Residue-level contacts at the interface:
Residue T148 in protein 1 interacts with residue V114 in protein 2 (closest heavy-atom distance 3.8 Å).
Residue G22 in protein 1 is in contact with residue S94 in protein 2 (closest heavy-atom distance 4.4 Å).
Residue F149 in protein 1 is in contact with residue L68 in protein 2 (closest heavy-atom distance 4.2 Å).
Residue F149 in protein 1 interacts with residue L126 in protein 2 (closest heavy-atom distance 4.8 Å).
Residue F149 in protein 1 contacts residue F92 in protein 2 (closest heavy-atom distance 3.5 Å).
Residue G21 in protein 1 contacts residue D95 in protein 2 (closest heavy-atom distance 4.4 Å).
Residue T148 in protein 1 contacts residue V105 in protein 2 (closest heavy-atom distance 3.5 Å).
Residue T148 in protein 1 is in contact with residue A96 in protein 2 (closest heavy-atom distance 2.8 Å).
Residue T148 in protein 1 contacts residue I98 in protein 2 (closest heavy-atom distance 3.0 Å).
Residue K155 in protein 1 is in contact with residue S94 in protein 2 (closest heavy-atom distance 3.8 Å).
Residue T148 in protein 1 interacts with residue Y106 in protein 2 (closest heavy-atom distance 2.7 Å).
Residue F149 in protein 1 interacts with residue I98 in protein 2 (closest heavy-atom distance 4.9 Å).
Residue A151 in protein 1 is in contact with residue F107 in protein 2 (closest heavy-atom distance 3.6 Å).
Residue T148 in protein 1 is in contact with residue A108 in protein 2 (closest heavy-atom distance 2.9 Å).
Residue F149 in protein 1 interacts with residue A108 in protein 2 (closest heavy-atom distance 4.1 Å).
Residue Q79 in protein 1 interacts with residue K110 in protein 2 (closest heavy-atom distance 4.6 Å).
Residue T148 in protein 1 is in contact with residue F107 in protein 2 (closest heavy-atom distance 3.8 Å).
Residue G147 in protein 1 interacts with residue D95 in protein 2 (closest heavy-atom distance 4.6 Å).
Residue G17 in protein 1 interacts with residue N31 in protein 2 (closest heavy-atom distance 3.6 Å).
Residue V24 in protein 1 contacts residue S94 in protein 2 (closest heavy-atom distance 4.8 Å).
Residue T148 in protein 1 contacts residue T97 in protein 2 (closest heavy-atom distance 3.4 Å).
Residue V20 in protein 1 interacts with residue A93 in protein 2 (closest heavy-atom distance 4.0 Å).
Residue F149 in protein 1 interacts with residue A96 in protein 2 (closest heavy-atom distance 3.9 Å).
Residue G21 in protein 1 contacts residue S94 in protein 2 (closest heavy-atom distance 3.5 Å).
Residue F149 in protein 1 interacts with residue G112 in protein 2 (closest heavy-atom distance 4.0 Å).
Residue V20 in protein 1 is in contact with residue S94 in protein 2 (closest heavy-atom distance 4.7 Å).
Residue Q146 in protein 1 interacts with residue A96 in protein 2 (closest heavy-atom distance 4.2 Å).
Residue F149 in protein 1 interacts with residue S94 in protein 2 (closest heavy-atom distance 4.9 Å).
Residue G147 in protein 1 is in contact with residue F107 in protein 2 (closest heavy-atom distance 3.3 Å).
Residue R18 in protein 1 contacts residue N31 in protein 2 (closest heavy-atom distance 3.5 Å).
Residue V20 in protein 1 interacts with residue T26 in protein 2 (closest heavy-atom distance 3.5 Å).
Residue G147 in protein 1 contacts residue S94 in protein 2 (closest heavy-atom distance 3.4 Å).
Residue Q146 in protein 1 contacts residue F107 in protein 2 (closest heavy-atom distance 4.7 Å).
Residue V20 in protein 1 interacts with residue D95 in protein 2 (closest heavy-atom distance 3.2 Å).
Residue C23 in protein 1 interacts with residue S94 in protein 2 (closest heavy-atom distance 4.7 Å).
Residue G147 in protein 1 contacts residue A96 in protein 2 (closest heavy-atom distance 3.2 Å).
Residue V19 in protein 1 interacts with residue N31 in protein 2 (closest heavy-atom distance 3.7 Å).
Residue F149 in protein 1 interacts with residue V114 in protein 2 (closest heavy-atom distance 4.2 Å).
Residue N82 in protein 1 contacts residue K110 in protein 2 (closest heavy-atom distance 4.0 Å).
Residue G147 in protein 1 contacts residue T97 in protein 2 (closest heavy-atom distance 3.8 Å).
Residue G147 in protein 1 is in contact with residue V105 in protein 2 (closest heavy-atom distance 4.7 Å).
Residue T148 in protein 1 interacts with residue S94 in protein 2 (closest heavy-atom distance 5.0 Å).
Residue V20 in protein 1 is in contact with residue H129 in protein 2 (closest heavy-atom distance 3.5 Å).
Residue V20 in protein 1 contacts residue N31 in protein 2 (closest heavy-atom distance 4.5 Å).
Residue T145 in protein 1 interacts with residue F107 in protein 2 (closest heavy-atom distance 3.6 Å).
Residue Q146 in protein 1 contacts residue V105 in protein 2 (closest heavy-atom distance 3.8 Å).
Residue Q146 in protein 1 interacts with residue T97 in protein 2 (closest heavy-atom distance 2.7 Å).
Residue F149 in protein 1 interacts with residue K65 in protein 2 (closest heavy-atom distance 3.5 Å).

Sequence of protein 1:
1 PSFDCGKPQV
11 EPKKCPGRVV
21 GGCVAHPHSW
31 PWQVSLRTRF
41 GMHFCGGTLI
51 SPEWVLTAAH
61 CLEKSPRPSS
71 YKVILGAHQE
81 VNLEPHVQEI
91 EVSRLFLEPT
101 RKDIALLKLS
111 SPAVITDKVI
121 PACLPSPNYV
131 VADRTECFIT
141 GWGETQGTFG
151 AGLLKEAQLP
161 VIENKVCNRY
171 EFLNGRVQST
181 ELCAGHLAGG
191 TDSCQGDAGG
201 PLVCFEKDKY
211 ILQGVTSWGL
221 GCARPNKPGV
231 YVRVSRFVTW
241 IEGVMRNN

Sequence of protein 2:
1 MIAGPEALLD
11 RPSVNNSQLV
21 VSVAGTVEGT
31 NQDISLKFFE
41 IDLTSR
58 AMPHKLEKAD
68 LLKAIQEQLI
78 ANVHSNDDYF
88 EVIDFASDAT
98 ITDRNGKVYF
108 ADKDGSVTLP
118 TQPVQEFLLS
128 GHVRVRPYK

These two protein chains interact to form a complex.